This data describes a binding interaction between two proteins.

Sequence of chain B:
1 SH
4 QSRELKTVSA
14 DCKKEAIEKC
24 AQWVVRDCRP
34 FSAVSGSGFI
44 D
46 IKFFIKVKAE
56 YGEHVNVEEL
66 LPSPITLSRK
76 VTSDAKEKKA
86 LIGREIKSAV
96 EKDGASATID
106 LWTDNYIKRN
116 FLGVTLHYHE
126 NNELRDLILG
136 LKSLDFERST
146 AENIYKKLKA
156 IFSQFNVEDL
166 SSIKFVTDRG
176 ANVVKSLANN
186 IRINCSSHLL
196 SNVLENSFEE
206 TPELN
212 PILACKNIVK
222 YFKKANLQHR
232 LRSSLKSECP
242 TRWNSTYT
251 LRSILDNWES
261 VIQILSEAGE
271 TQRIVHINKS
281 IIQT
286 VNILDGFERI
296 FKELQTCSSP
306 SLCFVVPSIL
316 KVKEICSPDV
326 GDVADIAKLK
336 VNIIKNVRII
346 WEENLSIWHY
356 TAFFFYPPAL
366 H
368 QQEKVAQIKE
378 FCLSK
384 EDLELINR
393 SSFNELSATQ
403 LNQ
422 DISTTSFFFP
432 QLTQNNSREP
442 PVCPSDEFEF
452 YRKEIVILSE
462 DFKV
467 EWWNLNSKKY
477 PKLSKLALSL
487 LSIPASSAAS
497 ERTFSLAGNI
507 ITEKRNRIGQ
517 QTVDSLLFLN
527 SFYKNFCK

Sequence of chain A:
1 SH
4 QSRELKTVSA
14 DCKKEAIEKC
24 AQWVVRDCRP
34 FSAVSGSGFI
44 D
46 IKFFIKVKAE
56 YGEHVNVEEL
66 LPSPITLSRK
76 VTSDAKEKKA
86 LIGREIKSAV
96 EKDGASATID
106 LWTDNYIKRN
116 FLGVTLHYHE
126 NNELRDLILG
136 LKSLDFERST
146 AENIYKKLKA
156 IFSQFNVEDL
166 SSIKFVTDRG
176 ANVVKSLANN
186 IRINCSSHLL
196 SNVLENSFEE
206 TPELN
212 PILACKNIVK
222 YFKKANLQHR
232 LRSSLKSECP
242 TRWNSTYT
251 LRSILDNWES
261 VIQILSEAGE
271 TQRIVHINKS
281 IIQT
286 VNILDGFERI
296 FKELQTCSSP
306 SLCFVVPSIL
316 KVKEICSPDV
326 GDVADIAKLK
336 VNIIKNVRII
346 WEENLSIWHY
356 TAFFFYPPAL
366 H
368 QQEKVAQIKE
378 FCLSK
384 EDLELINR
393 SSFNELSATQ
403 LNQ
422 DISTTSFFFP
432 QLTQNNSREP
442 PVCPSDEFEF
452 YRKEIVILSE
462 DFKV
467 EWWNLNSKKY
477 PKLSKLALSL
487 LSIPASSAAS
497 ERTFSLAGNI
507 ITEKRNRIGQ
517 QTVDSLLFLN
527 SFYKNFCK

Residue-level contacts at the interface:
Residue E467 in chain A is in contact with residue L471 in chain B (closest heavy-atom distance 3.7 Å).
Residue H366 in chain A contacts residue L433 in chain B (closest heavy-atom distance 3.1 Å).
Residue F429 in chain A is in contact with residue P312 in chain B (closest heavy-atom distance 3.8 Å).
Residue D462 in chain A contacts residue K474 in chain B (closest heavy-atom distance 2.9 Å).
Residue P312 in chain A contacts residue F429 in chain B (closest heavy-atom distance 3.8 Å).
Residue K316 in chain A interacts with residue F428 in chain B (closest heavy-atom distance 2.7 Å).
Residue E461 in chain A contacts residue S424 in chain B (closest heavy-atom distance 3.7 Å).
Residue F429 in chain A is in contact with residue F309 in chain B (closest heavy-atom distance 3.8 Å).
Residue K75 in chain A is in contact with residue Q4 in chain B (closest heavy-atom distance 2.9 Å).
Residue D422 in chain A is in contact with residue R294 in chain B (closest heavy-atom distance 3.6 Å).
Residue L471 in chain A interacts with residue E467 in chain B (closest heavy-atom distance 3.7 Å).
Residue S424 in chain A contacts residue E461 in chain B (closest heavy-atom distance 3.7 Å).
Residue T434 in chain A interacts with residue L459 in chain B (closest heavy-atom distance 3.8 Å).
Residue K534 in chain A is in contact with residue S1 in chain B (closest heavy-atom distance 3.5 Å).
Residue T426 in chain A is in contact with residue Y361 in chain B (closest heavy-atom distance 3.4 Å).
Residue L433 in chain A is in contact with residue H366 in chain B (closest heavy-atom distance 3.1 Å).
Residue T425 in chain A contacts residue R294 in chain B (closest heavy-atom distance 3.2 Å).
Residue L433 in chain A is in contact with residue P363 in chain B (closest heavy-atom distance 3.7 Å).
Residue S1 in chain A is in contact with residue C533 in chain B (closest heavy-atom distance 3.6 Å).
Residue T426 in chain A interacts with residue L459 in chain B (closest heavy-atom distance 3.8 Å).
Residue F429 in chain A contacts residue E298 in chain B (closest heavy-atom distance 3.6 Å).
Residue S1 in chain A contacts residue K534 in chain B (closest heavy-atom distance 3.5 Å).
Residue L459 in chain A interacts with residue T434 in chain B (closest heavy-atom distance 3.8 Å).
Residue T426 in chain A is in contact with residue E461 in chain B (closest heavy-atom distance 3.2 Å).
Residue S460 in chain A contacts residue T426 in chain B (closest heavy-atom distance 3.6 Å).
Residue T426 in chain A is in contact with residue S460 in chain B (closest heavy-atom distance 3.6 Å).
Residue C533 in chain A interacts with residue S1 in chain B (closest heavy-atom distance 3.6 Å).
Residue R294 in chain A is in contact with residue S424 in chain B (closest heavy-atom distance 3.5 Å).
Residue T425 in chain A is in contact with residue E298 in chain B (closest heavy-atom distance 3.1 Å).
Residue Y361 in chain A contacts residue T426 in chain B (closest heavy-atom distance 3.4 Å).
Residue L459 in chain A contacts residue F430 in chain B (closest heavy-atom distance 3.6 Å).
Residue F309 in chain A interacts with residue F429 in chain B (closest heavy-atom distance 3.8 Å).
Residue E298 in chain A interacts with residue T425 in chain B (closest heavy-atom distance 3.1 Å).
Residue F428 in chain A interacts with residue R294 in chain B (closest heavy-atom distance 3.6 Å).
Residue N437 in chain A is in contact with residue L459 in chain B (closest heavy-atom distance 3.1 Å).
Residue S424 in chain A is in contact with residue R294 in chain B (closest heavy-atom distance 3.5 Å).
Residue E461 in chain A contacts residue T426 in chain B (closest heavy-atom distance 3.2 Å).
Residue S313 in chain A is in contact with residue F429 in chain B (closest heavy-atom distance 3.1 Å).
Residue L471 in chain A contacts residue L471 in chain B (closest heavy-atom distance 3.1 Å).
Residue R294 in chain A is in contact with residue T425 in chain B (closest heavy-atom distance 3.2 Å).
Residue Y361 in chain A interacts with residue F430 in chain B (closest heavy-atom distance 3.5 Å).
Residue P363 in chain A contacts residue L433 in chain B (closest heavy-atom distance 3.7 Å).
Residue E55 in chain A interacts with residue E55 in chain B (closest heavy-atom distance 3.7 Å).
Residue L459 in chain A interacts with residue N437 in chain B (closest heavy-atom distance 3.1 Å).
Residue E298 in chain A interacts with residue F429 in chain B (closest heavy-atom distance 3.6 Å).
Residue F429 in chain A interacts with residue S313 in chain B (closest heavy-atom distance 3.1 Å).
Residue L459 in chain A is in contact with residue T426 in chain B (closest heavy-atom distance 3.8 Å).
Residue I423 in chain A is in contact with residue R294 in chain B (closest heavy-atom distance 2.9 Å).
Residue H2 in chain A interacts with residue C533 in chain B (closest heavy-atom distance 3.8 Å).
Residue R294 in chain A interacts with residue F428 in chain B (closest heavy-atom distance 3.6 Å).
Residue F430 in chain A interacts with residue F358 in chain B (closest heavy-atom distance 3.8 Å).
Residue C533 in chain A is in contact with residue H2 in chain B (closest heavy-atom distance 3.8 Å).
Residue F428 in chain A is in contact with residue K316 in chain B (closest heavy-atom distance 2.7 Å).
Residue K474 in chain A contacts residue D462 in chain B (closest heavy-atom distance 2.9 Å).
Residue R294 in chain A contacts residue D422 in chain B (closest heavy-atom distance 3.6 Å).
Residue F430 in chain A contacts residue L459 in chain B (closest heavy-atom distance 3.6 Å).
Residue R294 in chain A contacts residue I423 in chain B (closest heavy-atom distance 2.9 Å).
Residue F358 in chain A is in contact with residue F430 in chain B (closest heavy-atom distance 3.8 Å).
Residue Q4 in chain A contacts residue K75 in chain B (closest heavy-atom distance 2.9 Å).
Residue F430 in chain A interacts with residue Y361 in chain B (closest heavy-atom distance 3.5 Å).